Sequence of protein 2:
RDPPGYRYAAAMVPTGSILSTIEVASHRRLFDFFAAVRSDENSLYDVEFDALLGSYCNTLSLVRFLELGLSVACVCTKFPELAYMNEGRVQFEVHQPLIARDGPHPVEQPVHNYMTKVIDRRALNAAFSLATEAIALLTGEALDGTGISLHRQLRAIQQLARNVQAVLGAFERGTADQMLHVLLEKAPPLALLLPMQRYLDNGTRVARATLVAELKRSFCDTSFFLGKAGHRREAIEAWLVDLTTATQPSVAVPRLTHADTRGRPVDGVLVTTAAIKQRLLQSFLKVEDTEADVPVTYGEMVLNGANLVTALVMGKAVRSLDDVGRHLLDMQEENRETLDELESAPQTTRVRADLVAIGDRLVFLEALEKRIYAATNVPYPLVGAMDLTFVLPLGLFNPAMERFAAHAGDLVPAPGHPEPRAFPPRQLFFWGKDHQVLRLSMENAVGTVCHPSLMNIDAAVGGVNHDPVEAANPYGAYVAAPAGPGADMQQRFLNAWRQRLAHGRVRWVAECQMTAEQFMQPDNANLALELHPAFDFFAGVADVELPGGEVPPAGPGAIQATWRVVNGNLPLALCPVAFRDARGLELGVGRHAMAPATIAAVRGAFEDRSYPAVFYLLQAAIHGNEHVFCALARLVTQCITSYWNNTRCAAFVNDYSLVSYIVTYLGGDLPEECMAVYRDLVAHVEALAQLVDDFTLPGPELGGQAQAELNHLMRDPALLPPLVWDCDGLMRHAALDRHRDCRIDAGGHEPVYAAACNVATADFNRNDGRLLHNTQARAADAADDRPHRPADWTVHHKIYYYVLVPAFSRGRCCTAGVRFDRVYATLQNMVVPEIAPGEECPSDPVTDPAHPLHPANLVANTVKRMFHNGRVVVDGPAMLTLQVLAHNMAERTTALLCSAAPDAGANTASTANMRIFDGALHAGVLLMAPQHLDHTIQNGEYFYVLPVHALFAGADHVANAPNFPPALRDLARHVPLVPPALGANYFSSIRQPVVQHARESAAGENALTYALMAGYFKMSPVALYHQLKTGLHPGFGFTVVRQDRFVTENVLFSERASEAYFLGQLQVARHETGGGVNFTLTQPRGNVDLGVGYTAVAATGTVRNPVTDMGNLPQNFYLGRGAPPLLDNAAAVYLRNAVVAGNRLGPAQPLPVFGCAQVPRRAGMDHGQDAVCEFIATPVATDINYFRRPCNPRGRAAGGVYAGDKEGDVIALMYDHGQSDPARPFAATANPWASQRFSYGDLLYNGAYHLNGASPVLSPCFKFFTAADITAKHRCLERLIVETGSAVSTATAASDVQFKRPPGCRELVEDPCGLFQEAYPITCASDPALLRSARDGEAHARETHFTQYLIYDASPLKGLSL

Sequence of protein 1:
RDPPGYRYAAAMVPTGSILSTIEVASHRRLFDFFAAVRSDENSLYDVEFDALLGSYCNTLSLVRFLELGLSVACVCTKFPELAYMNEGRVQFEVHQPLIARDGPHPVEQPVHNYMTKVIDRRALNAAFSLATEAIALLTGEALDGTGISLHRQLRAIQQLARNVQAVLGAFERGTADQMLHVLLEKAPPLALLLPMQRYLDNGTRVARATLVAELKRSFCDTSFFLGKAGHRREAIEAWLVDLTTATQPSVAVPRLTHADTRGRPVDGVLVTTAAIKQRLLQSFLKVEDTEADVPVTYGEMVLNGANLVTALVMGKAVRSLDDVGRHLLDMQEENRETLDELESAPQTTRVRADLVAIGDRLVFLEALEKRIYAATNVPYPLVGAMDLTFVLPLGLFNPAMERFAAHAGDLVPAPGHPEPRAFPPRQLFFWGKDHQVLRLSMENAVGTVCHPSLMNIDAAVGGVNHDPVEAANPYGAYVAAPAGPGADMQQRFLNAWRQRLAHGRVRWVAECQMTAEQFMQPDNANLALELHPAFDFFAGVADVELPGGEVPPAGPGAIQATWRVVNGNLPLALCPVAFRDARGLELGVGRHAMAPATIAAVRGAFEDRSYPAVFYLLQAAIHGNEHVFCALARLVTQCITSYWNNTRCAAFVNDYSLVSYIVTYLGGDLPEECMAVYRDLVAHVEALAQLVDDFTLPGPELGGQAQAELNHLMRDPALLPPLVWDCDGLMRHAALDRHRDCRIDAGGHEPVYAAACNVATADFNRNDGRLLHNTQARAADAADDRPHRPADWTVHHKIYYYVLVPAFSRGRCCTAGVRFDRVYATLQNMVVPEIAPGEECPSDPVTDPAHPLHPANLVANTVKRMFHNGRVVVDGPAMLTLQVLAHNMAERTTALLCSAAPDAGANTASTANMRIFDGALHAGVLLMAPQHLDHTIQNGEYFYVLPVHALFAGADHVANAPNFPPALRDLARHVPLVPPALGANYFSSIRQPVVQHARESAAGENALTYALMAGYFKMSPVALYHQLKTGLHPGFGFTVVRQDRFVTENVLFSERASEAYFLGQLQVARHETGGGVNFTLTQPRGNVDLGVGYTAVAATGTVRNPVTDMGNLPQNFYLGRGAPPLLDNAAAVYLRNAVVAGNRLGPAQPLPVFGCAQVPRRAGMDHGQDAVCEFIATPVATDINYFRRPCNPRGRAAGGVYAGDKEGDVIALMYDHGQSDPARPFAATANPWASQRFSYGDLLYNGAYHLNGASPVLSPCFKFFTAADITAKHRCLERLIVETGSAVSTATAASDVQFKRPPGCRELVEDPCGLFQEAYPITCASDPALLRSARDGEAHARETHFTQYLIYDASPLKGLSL

This data describes a binding interaction between two proteins.

Contacts between the two chains:
Residue E349 in protein 2 is in contact with residue C62 in protein 1 (closest heavy-atom distance 3.2 Å).
Residue S622 in protein 2 contacts residue V675 in protein 1 (closest heavy-atom distance 2.2 Å).
Residue R985 in protein 2 is in contact with residue D705 in protein 1 (closest heavy-atom distance 3.0 Å).
Residue A417 in protein 2 is in contact with residue V424 in protein 1 (closest heavy-atom distance 3.3 Å).
Residue F1358 in protein 2 contacts residue V424 in protein 1 (closest heavy-atom distance 3.3 Å).
Residue Q340 in protein 2 contacts residue H156 in protein 1 (closest heavy-atom distance 2.4 Å).
Residue N347 in protein 2 interacts with residue R167 in protein 1 (closest heavy-atom distance 3.1 Å).
Residue M322 in protein 2 is in contact with residue R12 in protein 1 (closest heavy-atom distance 3.2 Å).
Residue A105 in protein 2 interacts with residue A175 in protein 1 (closest heavy-atom distance 3.2 Å).
Residue H947 in protein 2 interacts with residue Y677 in protein 1 (closest heavy-atom distance 3.3 Å).
Residue R327 in protein 2 is in contact with residue L58 in protein 1 (closest heavy-atom distance 3.1 Å).
Residue F1358 in protein 2 contacts residue P425 in protein 1 (closest heavy-atom distance 3.3 Å).
Residue P1237 in protein 2 interacts with residue R1156 in protein 1 (closest heavy-atom distance 3.2 Å).
Residue A1235 in protein 2 interacts with residue H1179 in protein 1 (closest heavy-atom distance 3.3 Å).
Residue D1233 in protein 2 interacts with residue R1174 in protein 1 (closest heavy-atom distance 2.4 Å).
Residue E113 in protein 2 contacts residue A132 in protein 1 (closest heavy-atom distance 3.0 Å).
Residue M339 in protein 2 is in contact with residue L159 in protein 1 (closest heavy-atom distance 3.3 Å).
Residue R327 in protein 2 is in contact with residue L57 in protein 1 (closest heavy-atom distance 3.2 Å).
Residue D620 in protein 2 contacts residue R691 in protein 1 (closest heavy-atom distance 2.6 Å).
Residue Y1214 in protein 2 interacts with residue G1176 in protein 1 (closest heavy-atom distance 3.2 Å).
Residue D1221 in protein 2 is in contact with residue R1173 in protein 1 (closest heavy-atom distance 2.9 Å).
Residue N658 in protein 2 is in contact with residue E684 in protein 1 (closest heavy-atom distance 3.2 Å).
Residue S1232 in protein 2 interacts with residue R1174 in protein 1 (closest heavy-atom distance 2.7 Å).
Residue T659 in protein 2 is in contact with residue E684 in protein 1 (closest heavy-atom distance 3.2 Å).
Residue N658 in protein 2 interacts with residue G680 in protein 1 (closest heavy-atom distance 2.8 Å).
Residue R1201 in protein 2 interacts with residue D446 in protein 1 (closest heavy-atom distance 2.6 Å).
Residue P534 in protein 2 is in contact with residue G1154 in protein 1 (closest heavy-atom distance 3.3 Å).
Residue A325 in protein 2 contacts residue L57 in protein 1 (closest heavy-atom distance 3.0 Å).
Residue F1238 in protein 2 interacts with residue R1156 in protein 1 (closest heavy-atom distance 3.0 Å).
Residue N347 in protein 2 interacts with residue Q170 in protein 1 (closest heavy-atom distance 3.1 Å).
Residue M90 in protein 2 contacts residue F54 in protein 1 (closest heavy-atom distance 2.9 Å).
Residue E92 in protein 2 is in contact with residue D55 in protein 1 (closest heavy-atom distance 3.3 Å).
Residue A217 in protein 2 contacts residue D1178 in protein 1 (closest heavy-atom distance 2.9 Å).
Residue A418 in protein 2 is in contact with residue D422 in protein 1 (closest heavy-atom distance 3.2 Å).
Residue R94 in protein 2 interacts with residue L58 in protein 1 (closest heavy-atom distance 3.1 Å).
Residue D107 in protein 2 interacts with residue A128 in protein 1 (closest heavy-atom distance 3.3 Å).
Residue E349 in protein 2 contacts residue R167 in protein 1 (closest heavy-atom distance 2.6 Å).
Residue H419 in protein 2 is in contact with residue G421 in protein 1 (closest heavy-atom distance 3.0 Å).
Residue M413 in protein 2 interacts with residue D1339 in protein 1 (closest heavy-atom distance 3.2 Å).
Residue R213 in protein 2 is in contact with residue D1308 in protein 1 (closest heavy-atom distance 3.1 Å).
Residue Y89 in protein 2 interacts with residue F54 in protein 1 (closest heavy-atom distance 3.2 Å).
Residue H100 in protein 2 interacts with residue N63 in protein 1 (closest heavy-atom distance 2.4 Å).
Residue R1201 in protein 2 contacts residue H1179 in protein 1 (closest heavy-atom distance 3.2 Å).
Residue V95 in protein 2 interacts with residue G59 in protein 1 (closest heavy-atom distance 3.2 Å).
Residue E1355 in protein 2 interacts with residue R1344 in protein 1 (closest heavy-atom distance 2.9 Å).
Residue T218 in protein 2 interacts with residue H1179 in protein 1 (closest heavy-atom distance 3.3 Å).
Residue A325 in protein 2 interacts with residue D55 in protein 1 (closest heavy-atom distance 2.8 Å).
Residue A522 in protein 2 contacts residue P710 in protein 1 (closest heavy-atom distance 3.3 Å).
Residue G323 in protein 2 is in contact with residue D55 in protein 1 (closest heavy-atom distance 3.2 Å).
Residue E98 in protein 2 contacts residue Y61 in protein 1 (closest heavy-atom distance 3.0 Å).
Residue M413 in protein 2 is in contact with residue R433 in protein 1 (closest heavy-atom distance 2.5 Å).
Residue A105 in protein 2 contacts residue L129 in protein 1 (closest heavy-atom distance 3.2 Å).
Residue E98 in protein 2 interacts with residue C62 in protein 1 (closest heavy-atom distance 3.3 Å).
Residue D982 in protein 2 interacts with residue A718 in protein 1 (closest heavy-atom distance 3.3 Å).
Residue R981 in protein 2 contacts residue A803 in protein 1 (closest heavy-atom distance 3.0 Å).
Residue R985 in protein 2 contacts residue R727 in protein 1 (closest heavy-atom distance 3.0 Å).
Residue Q96 in protein 2 is in contact with residue S60 in protein 1 (closest heavy-atom distance 3.0 Å).
Residue R621 in protein 2 interacts with residue E698 in protein 1 (closest heavy-atom distance 2.8 Å).
Residue F416 in protein 2 interacts with residue R1344 in protein 1 (closest heavy-atom distance 3.2 Å).
Residue H100 in protein 2 contacts residue R167 in protein 1 (closest heavy-atom distance 3.0 Å).